Sequence of protein 1:
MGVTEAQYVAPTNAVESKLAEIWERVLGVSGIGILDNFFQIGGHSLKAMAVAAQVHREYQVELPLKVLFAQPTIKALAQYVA

Residue-level contacts at the interface:
Residue G49 in protein 2 interacts with residue V9 in protein 1 (closest heavy-atom distance 4.6 Å).
Residue S221 in protein 2 interacts with residue V55 in protein 1 (closest heavy-atom distance 2.5 Å).
Residue F21 in protein 2 interacts with residue A78 in protein 1 (closest heavy-atom distance 3.9 Å).
Residue A144 in protein 2 is in contact with residue K47 in protein 1 (closest heavy-atom distance 4.2 Å).
Residue G215 in protein 2 contacts residue V81 in protein 1 (closest heavy-atom distance 4.5 Å).
Residue P48 in protein 2 interacts with residue P11 in protein 1 (closest heavy-atom distance 4.2 Å).
Residue L139 in protein 2 interacts with residue V55 in protein 1 (closest heavy-atom distance 4.4 Å).
Residue H85 in protein 2 is in contact with residue K18 in protein 1 (closest heavy-atom distance 4.6 Å).
Residue H216 in protein 2 is in contact with residue A52 in protein 1 (closest heavy-atom distance 4.2 Å).
Residue F218 in protein 2 interacts with residue Y59 in protein 1 (closest heavy-atom distance 3.8 Å).
Residue F19 in protein 2 contacts residue A14 in protein 1 (closest heavy-atom distance 3.8 Å).
Residue Q222 in protein 2 is in contact with residue E58 in protein 1 (closest heavy-atom distance 2.7 Å).
Residue M217 in protein 2 contacts residue V55 in protein 1 (closest heavy-atom distance 3.5 Å).
Residue H85 in protein 2 is in contact with residue V15 in protein 1 (closest heavy-atom distance 4.5 Å).
Residue M87 in protein 2 is in contact with residue I22 in protein 1 (closest heavy-atom distance 4.1 Å).
Residue M90 in protein 2 contacts residue K47 in protein 1 (closest heavy-atom distance 3.4 Å).
Residue P48 in protein 2 interacts with residue S17 in protein 1 (closest heavy-atom distance 3.0 Å).
Residue G215 in protein 2 contacts residue A82 in protein 1 (closest heavy-atom distance 3.8 Å).
Residue P143 in protein 2 interacts with residue A50 in protein 1 (closest heavy-atom distance 4.5 Å).
Residue P143 in protein 2 interacts with residue S45 in protein 1 (closest heavy-atom distance 3.6 Å).
Residue F19 in protein 2 is in contact with residue S17 in protein 1 (closest heavy-atom distance 4.4 Å).
Residue M87 in protein 2 is in contact with residue V15 in protein 1 (closest heavy-atom distance 3.4 Å).
Residue Q138 in protein 2 is in contact with residue V51 in protein 1 (closest heavy-atom distance 4.2 Å).
Residue P143 in protein 2 interacts with residue L46 in protein 1 (closest heavy-atom distance 3.3 Å).
Residue P143 in protein 2 interacts with residue K47 in protein 1 (closest heavy-atom distance 3.4 Å).
Residue L139 in protein 2 contacts residue V51 in protein 1 (closest heavy-atom distance 4.4 Å).
Residue G141 in protein 2 contacts residue V51 in protein 1 (closest heavy-atom distance 3.2 Å).
Residue L146 in protein 2 contacts residue L46 in protein 1 (closest heavy-atom distance 4.1 Å).
Residue H216 in protein 2 contacts residue A82 in protein 1 (closest heavy-atom distance 2.7 Å).
Residue M87 in protein 2 interacts with residue L19 in protein 1 (closest heavy-atom distance 4.5 Å).
Residue G49 in protein 2 interacts with residue A10 in protein 1 (closest heavy-atom distance 3.5 Å).
Residue G88 in protein 2 contacts residue E21 in protein 1 (closest heavy-atom distance 4.5 Å).
Residue S86 in protein 2 contacts residue A82 in protein 1 (closest heavy-atom distance 4.1 Å).
Residue A227 in protein 2 interacts with residue V81 in protein 1 (closest heavy-atom distance 4.6 Å).
Residue F218 in protein 2 contacts residue V55 in protein 1 (closest heavy-atom distance 3.1 Å).
Residue G141 in protein 2 is in contact with residue A50 in protein 1 (closest heavy-atom distance 4.0 Å).
Residue G89 in protein 2 interacts with residue E21 in protein 1 (closest heavy-atom distance 3.2 Å).
Residue P47 in protein 2 is in contact with residue S17 in protein 1 (closest heavy-atom distance 4.1 Å).
Residue F218 in protein 2 is in contact with residue Q54 in protein 1 (closest heavy-atom distance 4.2 Å).
Residue A22 in protein 2 interacts with residue Q79 in protein 1 (closest heavy-atom distance 4.6 Å).
Residue M87 in protein 2 interacts with residue K18 in protein 1 (closest heavy-atom distance 3.6 Å).
Residue I91 in protein 2 is in contact with residue E21 in protein 1 (closest heavy-atom distance 3.2 Å).
Residue M142 in protein 2 contacts residue V51 in protein 1 (closest heavy-atom distance 4.5 Å).
Residue P143 in protein 2 contacts residue H44 in protein 1 (closest heavy-atom distance 4.4 Å).
Residue A144 in protein 2 interacts with residue L46 in protein 1 (closest heavy-atom distance 3.7 Å).
Residue P47 in protein 2 is in contact with residue A14 in protein 1 (closest heavy-atom distance 3.2 Å).
Residue G88 in protein 2 is in contact with residue I22 in protein 1 (closest heavy-atom distance 3.9 Å).
Residue T92 in protein 2 interacts with residue K18 in protein 1 (closest heavy-atom distance 2.9 Å).
Residue H216 in protein 2 interacts with residue V55 in protein 1 (closest heavy-atom distance 2.7 Å).
Residue F19 in protein 2 is in contact with residue K18 in protein 1 (closest heavy-atom distance 4.0 Å).
Residue A144 in protein 2 is in contact with residue A48 in protein 1 (closest heavy-atom distance 3.9 Å).
Residue G49 in protein 2 interacts with residue P11 in protein 1 (closest heavy-atom distance 3.7 Å).
Residue M142 in protein 2 is in contact with residue A48 in protein 1 (closest heavy-atom distance 4.5 Å).
Residue S221 in protein 2 contacts residue H56 in protein 1 (closest heavy-atom distance 3.7 Å).
Residue G140 in protein 2 interacts with residue Q54 in protein 1 (closest heavy-atom distance 4.2 Å).
Residue F21 in protein 2 contacts residue Q79 in protein 1 (closest heavy-atom distance 4.4 Å).
Residue T92 in protein 2 interacts with residue E21 in protein 1 (closest heavy-atom distance 3.3 Å).
Residue F231 in protein 2 interacts with residue A82 in protein 1 (closest heavy-atom distance 3.8 Å).
Residue M90 in protein 2 is in contact with residue E21 in protein 1 (closest heavy-atom distance 3.8 Å).
Residue G214 in protein 2 contacts residue A82 in protein 1 (closest heavy-atom distance 4.6 Å).

Sequence of protein 2:
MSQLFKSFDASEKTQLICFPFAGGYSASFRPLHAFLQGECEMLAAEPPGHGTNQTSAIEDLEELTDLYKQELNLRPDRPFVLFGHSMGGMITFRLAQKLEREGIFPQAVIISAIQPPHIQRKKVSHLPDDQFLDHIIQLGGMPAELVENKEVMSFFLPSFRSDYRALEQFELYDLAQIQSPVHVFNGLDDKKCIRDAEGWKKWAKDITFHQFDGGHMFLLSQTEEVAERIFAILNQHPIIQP

The following describes two proteins that form a bound complex.